Sequence of chain B:
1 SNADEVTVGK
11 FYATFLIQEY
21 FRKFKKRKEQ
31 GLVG

This data describes a binding interaction between two proteins.

Interface contacts:
Residue E127 in chain A interacts with residue F24 in chain B (closest heavy-atom distance 3.7 Å).
Residue E87 in chain A interacts with residue K10 in chain B (closest heavy-atom distance 3.3 Å).
Residue Q41 in chain A is in contact with residue K10 in chain B (closest heavy-atom distance 2.6 Å).
Residue M72 in chain A interacts with residue Y12 in chain B (closest heavy-atom distance 3.7 Å).
Residue D50 in chain A is in contact with residue S1 in chain B (closest heavy-atom distance 3.0 Å).
Residue M145 in chain A interacts with residue L16 in chain B (closest heavy-atom distance 3.5 Å).
Residue M72 in chain A contacts residue F11 in chain B (closest heavy-atom distance 3.6 Å).
Residue K75 in chain A is in contact with residue V8 in chain B (closest heavy-atom distance 3.8 Å).
Residue L112 in chain A is in contact with residue I17 in chain B (closest heavy-atom distance 3.7 Å).
Residue V108 in chain A is in contact with residue I17 in chain B (closest heavy-atom distance 3.9 Å).
Residue A88 in chain A contacts residue I17 in chain B (closest heavy-atom distance 3.8 Å).
Residue F12 in chain A interacts with residue F15 in chain B (closest heavy-atom distance 3.8 Å).
Residue E114 in chain A interacts with residue F21 in chain B (closest heavy-atom distance 3.4 Å).
Residue E123 in chain A contacts residue K28 in chain B (closest heavy-atom distance 3.0 Å).
Residue M36 in chain A interacts with residue K10 in chain B (closest heavy-atom distance 3.9 Å).
Residue M124 in chain A interacts with residue F24 in chain B (closest heavy-atom distance 3.7 Å).
Residue E84 in chain A is in contact with residue G9 in chain B (closest heavy-atom distance 3.5 Å).
Residue E87 in chain A is in contact with residue A13 in chain B (closest heavy-atom distance 3.8 Å).
Residue A15 in chain A is in contact with residue Q18 in chain B (closest heavy-atom distance 3.1 Å).
Residue M51 in chain A is in contact with residue T7 in chain B (closest heavy-atom distance 3.3 Å).
Residue E11 in chain A contacts residue E19 in chain B (closest heavy-atom distance 3.2 Å).
Residue D50 in chain A is in contact with residue N2 in chain B (closest heavy-atom distance 3.8 Å).
Residue D50 in chain A interacts with residue D4 in chain B (closest heavy-atom distance 3.0 Å).
Residue V91 in chain A is in contact with residue I17 in chain B (closest heavy-atom distance 3.7 Å).
Residue M109 in chain A is in contact with residue F21 in chain B (closest heavy-atom distance 3.8 Å).
Residue E47 in chain A is in contact with residue A3 in chain B (closest heavy-atom distance 3.6 Å).
Residue E87 in chain A contacts residue V6 in chain B (closest heavy-atom distance 3.7 Å).
Residue D50 in chain A is in contact with residue A3 in chain B (closest heavy-atom distance 3.3 Å).
Residue M124 in chain A interacts with residue Y20 in chain B (closest heavy-atom distance 3.4 Å).
Residue E54 in chain A is in contact with residue D4 in chain B (closest heavy-atom distance 3.3 Å).
Residue F92 in chain A is in contact with residue I17 in chain B (closest heavy-atom distance 3.8 Å).
Residue M71 in chain A contacts residue V8 in chain B (closest heavy-atom distance 3.7 Å).
Residue F68 in chain A interacts with residue F11 in chain B (closest heavy-atom distance 3.6 Å).
Residue M76 in chain A is in contact with residue Y12 in chain B (closest heavy-atom distance 3.4 Å).
Residue E47 in chain A is in contact with residue S1 in chain B (closest heavy-atom distance 3.5 Å).
Residue E11 in chain A interacts with residue F15 in chain B (closest heavy-atom distance 3.4 Å).
Residue M72 in chain A interacts with residue F15 in chain B (closest heavy-atom distance 3.5 Å).
Residue E114 in chain A is in contact with residue K25 in chain B (closest heavy-atom distance 2.8 Å).
Residue E87 in chain A contacts residue G9 in chain B (closest heavy-atom distance 3.8 Å).
Residue L112 in chain A interacts with residue Q18 in chain B (closest heavy-atom distance 3.7 Å).
Residue E7 in chain A contacts residue R22 in chain B (closest heavy-atom distance 3.7 Å).
Residue E84 in chain A contacts residue A13 in chain B (closest heavy-atom distance 3.5 Å).
Residue L116 in chain A interacts with residue K25 in chain B (closest heavy-atom distance 3.6 Å).
Residue E84 in chain A contacts residue L16 in chain B (closest heavy-atom distance 3.8 Å).
Residue K75 in chain A is in contact with residue Y12 in chain B (closest heavy-atom distance 3.7 Å).
Residue A88 in chain A interacts with residue A13 in chain B (closest heavy-atom distance 3.5 Å).
Residue M71 in chain A interacts with residue F11 in chain B (closest heavy-atom distance 3.8 Å).
Residue M124 in chain A contacts residue F21 in chain B (closest heavy-atom distance 3.7 Å).
Residue E123 in chain A contacts residue F24 in chain B (closest heavy-atom distance 3.8 Å).
Residue F19 in chain A contacts residue F11 in chain B (closest heavy-atom distance 3.5 Å).
Residue L116 in chain A is in contact with residue F21 in chain B (closest heavy-atom distance 3.8 Å).
Residue E83 in chain A contacts residue V6 in chain B (closest heavy-atom distance 3.6 Å).
Residue E84 in chain A contacts residue Y12 in chain B (closest heavy-atom distance 3.6 Å).
Residue E127 in chain A contacts residue R27 in chain B (closest heavy-atom distance 2.9 Å).
Residue V55 in chain A interacts with residue F11 in chain B (closest heavy-atom distance 3.9 Å).
Residue F19 in chain A is in contact with residue T14 in chain B (closest heavy-atom distance 3.5 Å).
Residue E14 in chain A interacts with residue Q18 in chain B (closest heavy-atom distance 3.4 Å).
Residue E11 in chain A is in contact with residue R22 in chain B (closest heavy-atom distance 3.3 Å).
Residue M144 in chain A interacts with residue Y20 in chain B (closest heavy-atom distance 3.3 Å).
Residue E123 in chain A interacts with residue R27 in chain B (closest heavy-atom distance 3.7 Å).

Sequence of chain A:
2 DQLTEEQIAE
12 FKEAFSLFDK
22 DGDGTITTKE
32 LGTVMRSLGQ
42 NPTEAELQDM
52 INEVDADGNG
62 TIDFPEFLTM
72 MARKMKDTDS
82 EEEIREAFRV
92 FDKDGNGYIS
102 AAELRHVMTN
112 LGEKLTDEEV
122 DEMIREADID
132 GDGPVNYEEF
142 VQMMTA